Sequence of protein 1:
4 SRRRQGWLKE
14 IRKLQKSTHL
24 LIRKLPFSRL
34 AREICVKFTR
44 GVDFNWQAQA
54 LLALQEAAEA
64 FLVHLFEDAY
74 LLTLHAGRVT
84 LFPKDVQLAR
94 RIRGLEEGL

Contacts between the two chains:
Residue G101 in protein 1 interacts with residue W13 in protein 2 (closest heavy-atom distance 4.5 Å).
Residue Q90 in protein 1 contacts residue V15 in protein 2 (closest heavy-atom distance 3.4 Å).
Residue R93 in protein 1 contacts residue V16 in protein 2 (closest heavy-atom distance 4.4 Å).
Residue Q90 in protein 1 contacts residue W14 in protein 2 (closest heavy-atom distance 3.1 Å).
Residue L98 in protein 1 is in contact with residue W13 in protein 2 (closest heavy-atom distance 3.5 Å).
Residue R93 in protein 1 contacts residue W13 in protein 2 (closest heavy-atom distance 3.4 Å).
Residue R94 in protein 1 interacts with residue W14 in protein 2 (closest heavy-atom distance 3.5 Å).
Residue R93 in protein 1 is in contact with residue W14 in protein 2 (closest heavy-atom distance 3.0 Å).
Residue L102 in protein 1 interacts with residue W13 in protein 2 (closest heavy-atom distance 3.7 Å).
Residue Q90 in protein 1 is in contact with residue V16 in protein 2 (closest heavy-atom distance 3.5 Å).
Residue R94 in protein 1 contacts residue W13 in protein 2 (closest heavy-atom distance 4.7 Å).
Residue G97 in protein 1 is in contact with residue W13 in protein 2 (closest heavy-atom distance 4.6 Å).
Residue R93 in protein 1 contacts residue V15 in protein 2 (closest heavy-atom distance 4.5 Å).

This data describes a binding interaction between two proteins.

Sequence of protein 2:
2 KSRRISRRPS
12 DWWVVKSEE